Sequence of protein 1:
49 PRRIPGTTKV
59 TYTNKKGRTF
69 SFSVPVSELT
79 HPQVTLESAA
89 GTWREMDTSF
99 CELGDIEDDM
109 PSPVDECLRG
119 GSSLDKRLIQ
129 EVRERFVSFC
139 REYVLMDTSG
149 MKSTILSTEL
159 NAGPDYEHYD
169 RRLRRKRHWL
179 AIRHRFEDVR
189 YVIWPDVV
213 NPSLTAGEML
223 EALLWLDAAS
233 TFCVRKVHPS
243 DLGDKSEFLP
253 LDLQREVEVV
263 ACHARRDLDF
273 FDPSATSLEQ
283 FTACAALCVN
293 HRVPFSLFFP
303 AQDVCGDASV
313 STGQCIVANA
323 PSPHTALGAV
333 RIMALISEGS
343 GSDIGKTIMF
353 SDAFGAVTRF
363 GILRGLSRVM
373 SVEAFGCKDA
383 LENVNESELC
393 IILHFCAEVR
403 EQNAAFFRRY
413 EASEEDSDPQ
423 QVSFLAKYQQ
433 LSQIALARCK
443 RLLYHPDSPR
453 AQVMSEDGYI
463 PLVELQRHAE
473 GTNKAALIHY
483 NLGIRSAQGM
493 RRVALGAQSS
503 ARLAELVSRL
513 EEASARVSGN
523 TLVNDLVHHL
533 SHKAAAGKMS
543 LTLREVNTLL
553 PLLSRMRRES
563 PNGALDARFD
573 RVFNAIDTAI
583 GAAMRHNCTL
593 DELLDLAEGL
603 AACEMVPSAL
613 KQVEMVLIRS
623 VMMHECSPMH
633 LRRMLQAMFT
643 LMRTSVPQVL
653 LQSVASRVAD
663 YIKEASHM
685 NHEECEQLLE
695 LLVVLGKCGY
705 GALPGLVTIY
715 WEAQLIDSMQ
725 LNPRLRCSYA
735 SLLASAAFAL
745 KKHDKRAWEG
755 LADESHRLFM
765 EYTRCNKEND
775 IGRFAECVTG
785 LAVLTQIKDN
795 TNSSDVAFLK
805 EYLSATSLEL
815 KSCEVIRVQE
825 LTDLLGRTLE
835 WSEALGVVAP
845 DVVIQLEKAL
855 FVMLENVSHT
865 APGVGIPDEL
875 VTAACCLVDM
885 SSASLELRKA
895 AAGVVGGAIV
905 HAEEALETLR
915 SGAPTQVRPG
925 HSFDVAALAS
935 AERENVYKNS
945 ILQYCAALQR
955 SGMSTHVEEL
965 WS

The following describes two proteins that form a bound complex.

Sequence of protein 2:
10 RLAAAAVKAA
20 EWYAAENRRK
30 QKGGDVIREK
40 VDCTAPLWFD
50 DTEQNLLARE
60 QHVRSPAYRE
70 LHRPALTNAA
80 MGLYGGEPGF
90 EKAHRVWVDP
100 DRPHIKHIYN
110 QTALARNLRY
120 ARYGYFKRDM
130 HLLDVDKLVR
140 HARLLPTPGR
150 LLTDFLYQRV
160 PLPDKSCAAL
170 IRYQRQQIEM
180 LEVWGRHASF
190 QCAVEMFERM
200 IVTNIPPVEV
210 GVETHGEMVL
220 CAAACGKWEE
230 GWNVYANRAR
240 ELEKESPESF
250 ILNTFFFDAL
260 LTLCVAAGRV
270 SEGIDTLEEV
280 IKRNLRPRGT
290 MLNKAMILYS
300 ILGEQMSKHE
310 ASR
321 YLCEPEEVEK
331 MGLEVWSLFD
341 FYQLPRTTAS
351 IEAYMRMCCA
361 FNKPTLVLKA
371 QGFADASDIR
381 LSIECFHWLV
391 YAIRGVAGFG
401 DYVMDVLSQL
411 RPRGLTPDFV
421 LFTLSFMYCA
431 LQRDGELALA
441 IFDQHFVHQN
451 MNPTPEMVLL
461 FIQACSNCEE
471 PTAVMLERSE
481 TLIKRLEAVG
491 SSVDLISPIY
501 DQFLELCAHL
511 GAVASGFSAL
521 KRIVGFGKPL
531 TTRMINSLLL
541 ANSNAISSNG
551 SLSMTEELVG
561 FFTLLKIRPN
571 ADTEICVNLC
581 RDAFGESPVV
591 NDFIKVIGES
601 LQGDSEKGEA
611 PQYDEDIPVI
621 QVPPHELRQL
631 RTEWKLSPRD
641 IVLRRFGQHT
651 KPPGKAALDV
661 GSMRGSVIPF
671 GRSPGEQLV

Contacts between the two chains:
Residue V651 in protein 1 interacts with residue Y402 in protein 2 (closest heavy-atom distance 3.6 Å).
Residue M624 in protein 1 is in contact with residue G372 in protein 2 (closest heavy-atom distance 3.5 Å).
Residue Q654 in protein 1 is in contact with residue Y402 in protein 2 (closest heavy-atom distance 3.3 Å).
Residue D928 in protein 1 is in contact with residue N549 in protein 2 (closest heavy-atom distance 4.1 Å).
Residue E936 in protein 1 contacts residue P471 in protein 2 (closest heavy-atom distance 3.9 Å).
Residue R621 in protein 1 contacts residue D375 in protein 2 (closest heavy-atom distance 3.4 Å).
Residue L158 in protein 1 is in contact with residue H103 in protein 2 (closest heavy-atom distance 3.8 Å).
Residue Q650 in protein 1 is in contact with residue Y402 in protein 2 (closest heavy-atom distance 4.0 Å).
Residue M625 in protein 1 contacts residue A376 in protein 2 (closest heavy-atom distance 4.2 Å).
Residue V651 in protein 1 interacts with residue D405 in protein 2 (closest heavy-atom distance 3.3 Å).
Residue V929 in protein 1 interacts with residue S515 in protein 2 (closest heavy-atom distance 3.5 Å).
Residue M624 in protein 1 contacts residue A376 in protein 2 (closest heavy-atom distance 3.6 Å).
Residue N159 in protein 1 interacts with residue Y67 in protein 2 (closest heavy-atom distance 3.2 Å).
Residue E936 in protein 1 contacts residue T472 in protein 2 (closest heavy-atom distance 3.4 Å).
Residue Q654 in protein 1 contacts residue F399 in protein 2 (closest heavy-atom distance 3.5 Å).
Residue M617 in protein 1 contacts residue R413 in protein 2 (closest heavy-atom distance 3.7 Å).
Residue L932 in protein 1 interacts with residue A512 in protein 2 (closest heavy-atom distance 3.8 Å).
Residue N159 in protein 1 interacts with residue R101 in protein 2 (closest heavy-atom distance 2.5 Å).
Residue R621 in protein 1 is in contact with residue A376 in protein 2 (closest heavy-atom distance 3.9 Å).
Residue F927 in protein 1 interacts with residue N549 in protein 2 (closest heavy-atom distance 4.3 Å).
Residue M624 in protein 1 contacts residue K369 in protein 2 (closest heavy-atom distance 3.8 Å).
Residue L932 in protein 1 is in contact with residue L476 in protein 2 (closest heavy-atom distance 4.2 Å).
Residue F927 in protein 1 interacts with residue A514 in protein 2 (closest heavy-atom distance 3.7 Å).
Residue E936 in protein 1 is in contact with residue A473 in protein 2 (closest heavy-atom distance 3.4 Å).
Residue V929 in protein 1 is in contact with residue L476 in protein 2 (closest heavy-atom distance 4.3 Å).
Residue Q650 in protein 1 interacts with residue D401 in protein 2 (closest heavy-atom distance 3.7 Å).
Residue S926 in protein 1 is in contact with residue S515 in protein 2 (closest heavy-atom distance 4.2 Å).
Residue N159 in protein 1 is in contact with residue H103 in protein 2 (closest heavy-atom distance 3.5 Å).
Residue L244 in protein 1 contacts residue R63 in protein 2 (closest heavy-atom distance 3.5 Å).
Residue Q654 in protein 1 is in contact with residue L368 in protein 2 (closest heavy-atom distance 4.0 Å).
Residue A160 in protein 1 interacts with residue R68 in protein 2 (closest heavy-atom distance 3.4 Å).
Residue E105 in protein 1 contacts residue R68 in protein 2 (closest heavy-atom distance 3.7 Å).
Residue S155 in protein 1 contacts residue H103 in protein 2 (closest heavy-atom distance 2.9 Å).
Residue M624 in protein 1 contacts residue F373 in protein 2 (closest heavy-atom distance 3.8 Å).
Residue V929 in protein 1 contacts residue E480 in protein 2 (closest heavy-atom distance 4.1 Å).
Residue T156 in protein 1 is in contact with residue H103 in protein 2 (closest heavy-atom distance 3.3 Å).
Residue D928 in protein 1 interacts with residue S515 in protein 2 (closest heavy-atom distance 2.4 Å).
Residue I620 in protein 1 interacts with residue R413 in protein 2 (closest heavy-atom distance 4.0 Å).
Residue D163 in protein 1 contacts residue T76 in protein 2 (closest heavy-atom distance 3.8 Å).
Residue T156 in protein 1 interacts with residue P73 in protein 2 (closest heavy-atom distance 3.5 Å).
Residue S658 in protein 1 interacts with residue L368 in protein 2 (closest heavy-atom distance 4.3 Å).
Residue I620 in protein 1 contacts residue D375 in protein 2 (closest heavy-atom distance 4.1 Å).
Residue N159 in protein 1 contacts residue H71 in protein 2 (closest heavy-atom distance 3.5 Å).
Residue V651 in protein 1 interacts with residue Q371 in protein 2 (closest heavy-atom distance 3.5 Å).
Residue L158 in protein 1 is in contact with residue R101 in protein 2 (closest heavy-atom distance 3.4 Å).
Residue L244 in protein 1 is in contact with residue R68 in protein 2 (closest heavy-atom distance 4.2 Å).
Residue S155 in protein 1 contacts residue K105 in protein 2 (closest heavy-atom distance 4.2 Å).
Residue L932 in protein 1 interacts with residue A473 in protein 2 (closest heavy-atom distance 4.0 Å).
Residue L932 in protein 1 is in contact with residue S548 in protein 2 (closest heavy-atom distance 4.3 Å).
Residue H925 in protein 1 interacts with residue E477 in protein 2 (closest heavy-atom distance 3.0 Å).
Residue R621 in protein 1 interacts with residue D378 in protein 2 (closest heavy-atom distance 4.0 Å).
Residue D928 in protein 1 is in contact with residue A514 in protein 2 (closest heavy-atom distance 3.4 Å).
Residue S658 in protein 1 contacts residue K369 in protein 2 (closest heavy-atom distance 3.9 Å).
Residue L158 in protein 1 contacts residue P102 in protein 2 (closest heavy-atom distance 3.5 Å).
Residue M617 in protein 1 interacts with residue Q409 in protein 2 (closest heavy-atom distance 3.3 Å).
Residue P649 in protein 1 interacts with residue D405 in protein 2 (closest heavy-atom distance 3.7 Å).
Residue N159 in protein 1 contacts residue R68 in protein 2 (closest heavy-atom distance 3.4 Å).
Residue D928 in protein 1 interacts with residue A512 in protein 2 (closest heavy-atom distance 4.2 Å).
Residue I620 in protein 1 is in contact with residue Q409 in protein 2 (closest heavy-atom distance 3.4 Å).
Residue I104 in protein 1 contacts residue R68 in protein 2 (closest heavy-atom distance 3.5 Å).